Interface contacts:
Residue K52 in chain A interacts with residue Y69 in chain B (closest heavy-atom distance 4.0 Å).
Residue L56 in chain A contacts residue T70 in chain B (closest heavy-atom distance 3.6 Å).
Residue K30 in chain A is in contact with residue N73 in chain B (closest heavy-atom distance 5.0 Å).
Residue T60 in chain A interacts with residue L67 in chain B (closest heavy-atom distance 4.9 Å).
Residue T60 in chain A interacts with residue D63 in chain B (closest heavy-atom distance 4.9 Å).
Residue A63 in chain A interacts with residue D63 in chain B (closest heavy-atom distance 4.0 Å).
Residue L56 in chain A is in contact with residue L66 in chain B (closest heavy-atom distance 4.7 Å).

The following describes two proteins that form a bound complex.

Sequence of chain B:
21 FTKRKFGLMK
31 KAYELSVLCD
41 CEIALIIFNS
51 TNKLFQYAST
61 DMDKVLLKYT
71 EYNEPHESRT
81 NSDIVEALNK

Sequence of chain A:
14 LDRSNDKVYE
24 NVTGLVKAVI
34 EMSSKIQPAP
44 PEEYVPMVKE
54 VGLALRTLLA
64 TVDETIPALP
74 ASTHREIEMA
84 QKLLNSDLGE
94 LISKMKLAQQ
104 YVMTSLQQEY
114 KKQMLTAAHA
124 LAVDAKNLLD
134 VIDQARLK